Sequence of the first protein:
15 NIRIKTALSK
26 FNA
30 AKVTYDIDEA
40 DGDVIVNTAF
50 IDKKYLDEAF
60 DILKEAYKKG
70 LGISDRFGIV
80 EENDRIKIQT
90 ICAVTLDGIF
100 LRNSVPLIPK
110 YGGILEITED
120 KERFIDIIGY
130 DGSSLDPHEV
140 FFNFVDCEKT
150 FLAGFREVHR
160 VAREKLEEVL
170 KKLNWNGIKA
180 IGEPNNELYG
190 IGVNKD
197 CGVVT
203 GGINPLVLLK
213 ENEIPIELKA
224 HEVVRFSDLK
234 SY

The following describes two proteins that form a bound complex.

Sequence of the second protein:
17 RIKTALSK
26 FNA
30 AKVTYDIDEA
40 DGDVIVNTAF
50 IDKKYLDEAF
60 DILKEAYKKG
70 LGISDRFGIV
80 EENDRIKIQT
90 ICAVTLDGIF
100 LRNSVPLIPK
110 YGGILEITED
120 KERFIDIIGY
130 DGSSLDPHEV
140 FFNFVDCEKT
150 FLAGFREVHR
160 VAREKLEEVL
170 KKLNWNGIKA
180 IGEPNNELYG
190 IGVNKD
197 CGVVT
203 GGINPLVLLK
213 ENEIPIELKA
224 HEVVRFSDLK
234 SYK

Interface contacts:
Residue I190 in the first protein contacts residue R17 in the second protein (closest heavy-atom distance 4.9 Å).
Residue I16 in the first protein interacts with residue E121 in the second protein (closest heavy-atom distance 4.9 Å).
Residue Y110 in the first protein contacts residue G131 in the second protein (closest heavy-atom distance 3.2 Å).
Residue V139 in the first protein interacts with residue V139 in the second protein (closest heavy-atom distance 3.8 Å).
Residue E186 in the first protein contacts residue R17 in the second protein (closest heavy-atom distance 3.0 Å).
Residue I16 in the first protein interacts with residue Y188 in the second protein (closest heavy-atom distance 4.4 Å).
Residue S133 in the first protein interacts with residue D125 in the second protein (closest heavy-atom distance 2.8 Å).
Residue F123 in the first protein is in contact with residue I18 in the second protein (closest heavy-atom distance 3.3 Å).
Residue G131 in the first protein interacts with residue I126 in the second protein (closest heavy-atom distance 3.6 Å).
Residue I18 in the first protein is in contact with residue I126 in the second protein (closest heavy-atom distance 3.9 Å).
Residue L134 in the first protein interacts with residue F140 in the second protein (closest heavy-atom distance 3.6 Å).
Residue D130 in the first protein contacts residue D130 in the second protein (closest heavy-atom distance 4.2 Å).
Residue D125 in the first protein is in contact with residue I18 in the second protein (closest heavy-atom distance 4.0 Å).
Residue I124 in the first protein contacts residue I18 in the second protein (closest heavy-atom distance 3.8 Å).
Residue G191 in the first protein contacts residue R17 in the second protein (closest heavy-atom distance 3.5 Å).
Residue I127 in the first protein contacts residue S132 in the second protein (closest heavy-atom distance 3.5 Å).
Residue I18 in the first protein contacts residue G189 in the second protein (closest heavy-atom distance 3.0 Å).
Residue S132 in the first protein is in contact with residue I126 in the second protein (closest heavy-atom distance 3.3 Å).
Residue I16 in the first protein contacts residue K120 in the second protein (closest heavy-atom distance 4.2 Å).
Residue D130 in the first protein interacts with residue Y110 in the second protein (closest heavy-atom distance 5.0 Å).
Residue G131 in the first protein interacts with residue G128 in the second protein (closest heavy-atom distance 3.3 Å).
Residue I127 in the first protein contacts residue L134 in the second protein (closest heavy-atom distance 4.2 Å).
Residue S133 in the first protein contacts residue I126 in the second protein (closest heavy-atom distance 3.0 Å).
Residue F140 in the first protein interacts with residue L134 in the second protein (closest heavy-atom distance 3.5 Å).
Residue I18 in the first protein interacts with residue F123 in the second protein (closest heavy-atom distance 3.2 Å).
Residue I126 in the first protein interacts with residue I18 in the second protein (closest heavy-atom distance 4.1 Å).
Residue I127 in the first protein contacts residue G131 in the second protein (closest heavy-atom distance 3.7 Å).
Residue I190 in the first protein interacts with residue I18 in the second protein (closest heavy-atom distance 4.8 Å).
Residue L134 in the first protein is in contact with residue V139 in the second protein (closest heavy-atom distance 4.7 Å).
Residue I16 in the first protein contacts residue G189 in the second protein (closest heavy-atom distance 3.7 Å).
Residue L134 in the first protein interacts with residue I127 in the second protein (closest heavy-atom distance 3.9 Å).
Residue I126 in the first protein interacts with residue L134 in the second protein (closest heavy-atom distance 4.4 Å).
Residue G128 in the first protein contacts residue G131 in the second protein (closest heavy-atom distance 3.2 Å).
Residue D125 in the first protein is in contact with residue S133 in the second protein (closest heavy-atom distance 2.8 Å).
Residue I18 in the first protein interacts with residue D125 in the second protein (closest heavy-atom distance 4.0 Å).
Residue R17 in the first protein interacts with residue E186 in the second protein (closest heavy-atom distance 2.8 Å).
Residue I18 in the first protein is in contact with residue I124 in the second protein (closest heavy-atom distance 4.0 Å).
Residue L134 in the first protein contacts residue I126 in the second protein (closest heavy-atom distance 4.5 Å).
Residue G131 in the first protein contacts residue Y110 in the second protein (closest heavy-atom distance 3.4 Å).
Residue I16 in the first protein interacts with residue F123 in the second protein (closest heavy-atom distance 4.8 Å).
Residue G189 in the first protein contacts residue R17 in the second protein (closest heavy-atom distance 3.5 Å).
Residue I126 in the first protein is in contact with residue S132 in the second protein (closest heavy-atom distance 3.4 Å).
Residue L134 in the first protein contacts residue D125 in the second protein (closest heavy-atom distance 3.4 Å).
Residue R17 in the first protein interacts with residue G189 in the second protein (closest heavy-atom distance 3.4 Å).
Residue G131 in the first protein contacts residue I127 in the second protein (closest heavy-atom distance 3.7 Å).
Residue G128 in the first protein interacts with residue S132 in the second protein (closest heavy-atom distance 3.3 Å).
Residue S132 in the first protein is in contact with residue I127 in the second protein (closest heavy-atom distance 3.5 Å).
Residue G189 in the first protein is in contact with residue I18 in the second protein (closest heavy-atom distance 2.7 Å).
Residue I16 in the first protein interacts with residue R122 in the second protein (closest heavy-atom distance 3.5 Å).
Residue S133 in the first protein contacts residue I124 in the second protein (closest heavy-atom distance 4.4 Å).
Residue I127 in the first protein is in contact with residue I127 in the second protein (closest heavy-atom distance 4.3 Å).
Residue I124 in the first protein contacts residue S133 in the second protein (closest heavy-atom distance 4.1 Å).
Residue I18 in the first protein contacts residue I190 in the second protein (closest heavy-atom distance 4.7 Å).
Residue S132 in the first protein interacts with residue G128 in the second protein (closest heavy-atom distance 3.5 Å).
Residue I126 in the first protein contacts residue G131 in the second protein (closest heavy-atom distance 3.7 Å).
Residue S132 in the first protein interacts with residue S132 in the second protein (closest heavy-atom distance 4.6 Å).
Residue D125 in the first protein interacts with residue L134 in the second protein (closest heavy-atom distance 3.5 Å).
Residue I126 in the first protein contacts residue S133 in the second protein (closest heavy-atom distance 3.1 Å).